These two protein chains interact to form a complex.

Sequence of protein 2:
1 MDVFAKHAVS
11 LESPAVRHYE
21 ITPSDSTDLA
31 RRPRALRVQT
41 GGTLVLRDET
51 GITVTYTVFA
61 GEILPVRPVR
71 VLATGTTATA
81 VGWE

Sequence of protein 1:
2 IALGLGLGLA

Contacts between the two chains:
Residue R34 in protein 2 is in contact with residue I2 in protein 1 (closest heavy-atom distance 4.8 Å).
Residue I63 in protein 2 interacts with residue I2 in protein 1 (closest heavy-atom distance 3.5 Å).
Residue E12 in protein 2 interacts with residue A11 in protein 1 (closest heavy-atom distance 3.3 Å).
Residue A35 in protein 2 contacts residue I2 in protein 1 (closest heavy-atom distance 3.7 Å).
Residue A15 in protein 2 is in contact with residue I2 in protein 1 (closest heavy-atom distance 4.1 Å).
Residue S13 in protein 2 interacts with residue I2 in protein 1 (closest heavy-atom distance 3.3 Å).
Residue P65 in protein 2 is in contact with residue I2 in protein 1 (closest heavy-atom distance 3.5 Å).
Residue P14 in protein 2 is in contact with residue I2 in protein 1 (closest heavy-atom distance 4.0 Å).
Residue E12 in protein 2 interacts with residue I2 in protein 1 (closest heavy-atom distance 4.9 Å).
Residue S13 in protein 2 contacts residue A11 in protein 1 (closest heavy-atom distance 4.4 Å).
Residue W83 in protein 2 contacts residue I2 in protein 1 (closest heavy-atom distance 4.8 Å).
Residue P14 in protein 2 interacts with residue A11 in protein 1 (closest heavy-atom distance 3.7 Å).
Residue P14 in protein 2 contacts residue L10 in protein 1 (closest heavy-atom distance 3.7 Å).
Residue P65 in protein 2 interacts with residue L4 in protein 1 (closest heavy-atom distance 3.6 Å).
Residue P65 in protein 2 interacts with residue A3 in protein 1 (closest heavy-atom distance 3.7 Å).
Residue L11 in protein 2 is in contact with residue I2 in protein 1 (closest heavy-atom distance 4.9 Å).